Sequence of the first protein:
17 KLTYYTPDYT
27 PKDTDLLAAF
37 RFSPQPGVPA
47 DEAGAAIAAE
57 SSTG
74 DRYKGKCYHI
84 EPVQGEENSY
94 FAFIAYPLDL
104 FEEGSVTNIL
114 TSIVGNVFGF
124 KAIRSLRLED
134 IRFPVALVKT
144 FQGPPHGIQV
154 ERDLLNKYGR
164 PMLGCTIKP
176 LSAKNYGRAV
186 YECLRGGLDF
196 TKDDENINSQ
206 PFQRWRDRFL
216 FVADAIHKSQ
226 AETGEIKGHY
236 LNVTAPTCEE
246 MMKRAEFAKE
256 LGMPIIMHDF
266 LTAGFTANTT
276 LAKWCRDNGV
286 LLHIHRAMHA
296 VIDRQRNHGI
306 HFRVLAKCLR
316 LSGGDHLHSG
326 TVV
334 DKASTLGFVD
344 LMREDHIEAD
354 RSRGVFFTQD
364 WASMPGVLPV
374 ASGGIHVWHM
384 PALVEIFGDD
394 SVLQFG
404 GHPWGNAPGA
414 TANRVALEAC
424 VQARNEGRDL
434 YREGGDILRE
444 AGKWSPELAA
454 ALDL

Contacts between the two chains:
Residue G43 in the first protein is in contact with residue E209 in the second protein (closest heavy-atom distance 4.5 Å).
Residue P45 in the first protein contacts residue A208 in the second protein (closest heavy-atom distance 3.7 Å).
Residue P45 in the first protein is in contact with residue E209 in the second protein (closest heavy-atom distance 4.9 Å).
Residue G43 in the first protein contacts residue A208 in the second protein (closest heavy-atom distance 4.5 Å).

Sequence of the second protein:
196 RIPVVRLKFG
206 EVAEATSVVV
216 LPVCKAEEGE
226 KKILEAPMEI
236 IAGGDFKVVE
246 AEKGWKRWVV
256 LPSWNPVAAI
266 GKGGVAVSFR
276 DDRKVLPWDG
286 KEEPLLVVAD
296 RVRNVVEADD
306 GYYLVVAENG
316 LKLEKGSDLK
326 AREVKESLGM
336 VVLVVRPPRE

The following describes two proteins that form a bound complex.